Sequence of chain A:
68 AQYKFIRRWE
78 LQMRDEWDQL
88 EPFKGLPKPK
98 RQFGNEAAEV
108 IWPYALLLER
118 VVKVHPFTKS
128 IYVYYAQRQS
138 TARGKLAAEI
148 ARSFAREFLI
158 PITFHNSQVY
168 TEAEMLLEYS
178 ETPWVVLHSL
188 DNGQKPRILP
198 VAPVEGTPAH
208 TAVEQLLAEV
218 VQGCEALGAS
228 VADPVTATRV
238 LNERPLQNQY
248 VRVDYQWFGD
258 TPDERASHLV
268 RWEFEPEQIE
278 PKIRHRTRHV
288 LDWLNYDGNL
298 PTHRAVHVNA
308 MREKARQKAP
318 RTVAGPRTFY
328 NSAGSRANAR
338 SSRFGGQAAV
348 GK

These two protein chains interact to form a complex.

Residue-level contacts at the interface:
Residue W721 in chain B contacts residue A336 in chain A (closest heavy-atom distance 4.7 Å).
Residue K710 in chain B contacts residue A334 in chain A (closest heavy-atom distance 3.7 Å).
Residue W721 in chain B is in contact with residue A334 in chain A (closest heavy-atom distance 2.5 Å).
Residue G726 in chain B contacts residue F326 in chain A (closest heavy-atom distance 4.4 Å).
Residue K710 in chain B is in contact with residue R333 in chain A (closest heavy-atom distance 2.8 Å).
Residue N722 in chain B is in contact with residue N335 in chain A (closest heavy-atom distance 4.0 Å).
Residue W721 in chain B interacts with residue N335 in chain A (closest heavy-atom distance 4.6 Å).
Residue N722 in chain B interacts with residue A334 in chain A (closest heavy-atom distance 3.3 Å).
Residue F711 in chain B is in contact with residue A336 in chain A (closest heavy-atom distance 4.0 Å).
Residue K710 in chain B contacts residue A336 in chain A (closest heavy-atom distance 4.3 Å).
Residue K710 in chain B is in contact with residue N335 in chain A (closest heavy-atom distance 3.9 Å).

Sequence of chain B:
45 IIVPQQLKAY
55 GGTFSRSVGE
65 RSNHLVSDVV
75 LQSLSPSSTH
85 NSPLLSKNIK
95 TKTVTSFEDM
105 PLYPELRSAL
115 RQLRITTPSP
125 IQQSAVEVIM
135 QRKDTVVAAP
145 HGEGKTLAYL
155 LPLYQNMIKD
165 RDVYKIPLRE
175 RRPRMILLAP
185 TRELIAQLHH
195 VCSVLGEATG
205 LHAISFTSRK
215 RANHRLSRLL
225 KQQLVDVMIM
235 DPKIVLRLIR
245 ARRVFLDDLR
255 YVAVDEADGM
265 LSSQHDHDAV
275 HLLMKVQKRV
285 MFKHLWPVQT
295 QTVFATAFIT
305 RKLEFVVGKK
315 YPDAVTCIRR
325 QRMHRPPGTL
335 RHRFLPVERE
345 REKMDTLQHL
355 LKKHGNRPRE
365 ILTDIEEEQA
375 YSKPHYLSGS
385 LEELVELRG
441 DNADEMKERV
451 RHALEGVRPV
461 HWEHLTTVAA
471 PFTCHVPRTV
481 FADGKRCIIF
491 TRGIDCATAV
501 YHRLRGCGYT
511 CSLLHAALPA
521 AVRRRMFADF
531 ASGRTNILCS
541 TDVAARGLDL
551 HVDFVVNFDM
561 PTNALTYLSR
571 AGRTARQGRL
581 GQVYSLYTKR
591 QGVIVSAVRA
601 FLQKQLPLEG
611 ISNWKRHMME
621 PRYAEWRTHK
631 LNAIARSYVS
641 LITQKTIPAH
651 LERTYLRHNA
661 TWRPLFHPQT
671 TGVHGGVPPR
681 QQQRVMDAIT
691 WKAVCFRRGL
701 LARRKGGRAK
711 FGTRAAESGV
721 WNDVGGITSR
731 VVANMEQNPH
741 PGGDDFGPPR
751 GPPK